Sequence of the first protein:
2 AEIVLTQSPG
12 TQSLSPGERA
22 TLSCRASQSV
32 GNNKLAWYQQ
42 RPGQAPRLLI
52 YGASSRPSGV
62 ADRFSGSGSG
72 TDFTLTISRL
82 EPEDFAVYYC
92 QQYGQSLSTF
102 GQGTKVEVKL

Contacts between the two chains:
Residue S97 in the first protein contacts residue W16 in the second protein (closest heavy-atom distance 3.2 Å).
Residue S97 in the first protein interacts with residue F17 in the second protein (closest heavy-atom distance 3.4 Å).
Residue Y94 in the first protein interacts with residue N15 in the second protein (closest heavy-atom distance 4.4 Å).
Residue S99 in the first protein contacts residue F17 in the second protein (closest heavy-atom distance 3.6 Å).
Residue Q96 in the first protein contacts residue F17 in the second protein (closest heavy-atom distance 3.3 Å).
Residue L98 in the first protein interacts with residue F17 in the second protein (closest heavy-atom distance 5.0 Å).
Residue Y94 in the first protein interacts with residue F17 in the second protein (closest heavy-atom distance 3.6 Å).
Residue K35 in the first protein interacts with residue D18 in the second protein (closest heavy-atom distance 4.4 Å).
Residue S97 in the first protein interacts with residue N15 in the second protein (closest heavy-atom distance 3.8 Å).
Residue G95 in the first protein contacts residue N15 in the second protein (closest heavy-atom distance 3.7 Å).
Residue Q96 in the first protein is in contact with residue N15 in the second protein (closest heavy-atom distance 3.6 Å).

This data describes a binding interaction between two proteins.

Sequence of the second protein:
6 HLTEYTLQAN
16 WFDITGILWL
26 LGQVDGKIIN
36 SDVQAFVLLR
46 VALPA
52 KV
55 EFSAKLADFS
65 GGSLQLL